Residue-level contacts at the interface:
Residue K66 in the second protein is in contact with residue I1 in the first protein (closest heavy-atom distance 3.7 Å).
Residue V76 in the second protein interacts with residue T8 in the first protein (closest heavy-atom distance 3.6 Å).
Residue Y99 in the second protein interacts with residue A3 in the first protein (closest heavy-atom distance 3.0 Å).
Residue Y59 in the second protein is in contact with residue I1 in the first protein (closest heavy-atom distance 3.4 Å).
Residue T80 in the second protein contacts residue L9 in the first protein (closest heavy-atom distance 3.8 Å).
Residue H70 in the second protein is in contact with residue F5 in the first protein (closest heavy-atom distance 4.9 Å).
Residue Q155 in the second protein is in contact with residue F5 in the first protein (closest heavy-atom distance 4.2 Å).
Residue R97 in the second protein interacts with residue H7 in the first protein (closest heavy-atom distance 4.3 Å).
Residue T73 in the second protein contacts residue L6 in the first protein (closest heavy-atom distance 2.9 Å).
Residue T73 in the second protein interacts with residue T8 in the first protein (closest heavy-atom distance 4.0 Å).
Residue Y159 in the second protein contacts residue A3 in the first protein (closest heavy-atom distance 3.4 Å).
Residue Y116 in the second protein contacts residue L9 in the first protein (closest heavy-atom distance 3.6 Å).
Residue M5 in the second protein contacts residue I1 in the first protein (closest heavy-atom distance 3.9 Å).
Residue D77 in the second protein interacts with residue T8 in the first protein (closest heavy-atom distance 3.6 Å).
Residue L81 in the second protein contacts residue L9 in the first protein (closest heavy-atom distance 3.6 Å).
Residue Y7 in the second protein contacts residue L2 in the first protein (closest heavy-atom distance 3.2 Å).
Residue K66 in the second protein is in contact with residue A3 in the first protein (closest heavy-atom distance 3.3 Å).
Residue R97 in the second protein is in contact with residue L6 in the first protein (closest heavy-atom distance 3.6 Å).
Residue W147 in the second protein interacts with residue L9 in the first protein (closest heavy-atom distance 3.7 Å).
Residue F9 in the second protein is in contact with residue L2 in the first protein (closest heavy-atom distance 3.9 Å).
Residue W147 in the second protein contacts residue T8 in the first protein (closest heavy-atom distance 3.0 Å).
Residue A150 in the second protein contacts residue H7 in the first protein (closest heavy-atom distance 4.8 Å).
Residue T163 in the second protein contacts residue I1 in the first protein (closest heavy-atom distance 3.4 Å).
Residue Y99 in the second protein is in contact with residue L2 in the first protein (closest heavy-atom distance 3.7 Å).
Residue H70 in the second protein interacts with residue L2 in the first protein (closest heavy-atom distance 3.9 Å).
Residue Y123 in the second protein contacts residue L9 in the first protein (closest heavy-atom distance 4.0 Å).
Residue T143 in the second protein contacts residue L9 in the first protein (closest heavy-atom distance 3.1 Å).
Residue K66 in the second protein is in contact with residue K4 in the first protein (closest heavy-atom distance 4.0 Å).
Residue W147 in the second protein contacts residue H7 in the first protein (closest heavy-atom distance 3.7 Å).
Residue H70 in the second protein is in contact with residue A3 in the first protein (closest heavy-atom distance 3.3 Å).
Residue Y171 in the second protein contacts residue I1 in the first protein (closest heavy-atom distance 2.8 Å).
Residue D77 in the second protein interacts with residue L9 in the first protein (closest heavy-atom distance 2.9 Å).
Residue W167 in the second protein contacts residue I1 in the first protein (closest heavy-atom distance 3.4 Å).
Residue Y159 in the second protein is in contact with residue K4 in the first protein (closest heavy-atom distance 4.9 Å).
Residue Y84 in the second protein interacts with residue L9 in the first protein (closest heavy-atom distance 3.7 Å).
Residue Q155 in the second protein interacts with residue H7 in the first protein (closest heavy-atom distance 2.8 Å).
Residue Y159 in the second protein interacts with residue I1 in the first protein (closest heavy-atom distance 2.6 Å).
Residue K66 in the second protein interacts with residue L2 in the first protein (closest heavy-atom distance 3.1 Å).
Residue H74 in the second protein is in contact with residue L6 in the first protein (closest heavy-atom distance 3.8 Å).
Residue K146 in the second protein is in contact with residue T8 in the first protein (closest heavy-atom distance 3.2 Å).
Residue Y7 in the second protein interacts with residue I1 in the first protein (closest heavy-atom distance 3.1 Å).
Residue D77 in the second protein interacts with residue H7 in the first protein (closest heavy-atom distance 4.8 Å).
Residue H114 in the second protein is in contact with residue L6 in the first protein (closest heavy-atom distance 4.7 Å).
Residue E63 in the second protein contacts residue L2 in the first protein (closest heavy-atom distance 2.9 Å).
Residue T73 in the second protein is in contact with residue H7 in the first protein (closest heavy-atom distance 3.5 Å).
Residue E63 in the second protein is in contact with residue I1 in the first protein (closest heavy-atom distance 3.4 Å).
Residue V152 in the second protein contacts residue H7 in the first protein (closest heavy-atom distance 3.9 Å).
Residue Y159 in the second protein is in contact with residue L2 in the first protein (closest heavy-atom distance 3.6 Å).
Residue H70 in the second protein contacts residue L6 in the first protein (closest heavy-atom distance 3.6 Å).
Residue V67 in the second protein is in contact with residue L2 in the first protein (closest heavy-atom distance 3.6 Å).
Residue K146 in the second protein interacts with residue L9 in the first protein (closest heavy-atom distance 2.8 Å).
Residue Y99 in the second protein contacts residue L6 in the first protein (closest heavy-atom distance 4.0 Å).
Residue M45 in the second protein contacts residue L2 in the first protein (closest heavy-atom distance 3.4 Å).

Sequence of the first protein:
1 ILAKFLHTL

Sequence of the second protein:
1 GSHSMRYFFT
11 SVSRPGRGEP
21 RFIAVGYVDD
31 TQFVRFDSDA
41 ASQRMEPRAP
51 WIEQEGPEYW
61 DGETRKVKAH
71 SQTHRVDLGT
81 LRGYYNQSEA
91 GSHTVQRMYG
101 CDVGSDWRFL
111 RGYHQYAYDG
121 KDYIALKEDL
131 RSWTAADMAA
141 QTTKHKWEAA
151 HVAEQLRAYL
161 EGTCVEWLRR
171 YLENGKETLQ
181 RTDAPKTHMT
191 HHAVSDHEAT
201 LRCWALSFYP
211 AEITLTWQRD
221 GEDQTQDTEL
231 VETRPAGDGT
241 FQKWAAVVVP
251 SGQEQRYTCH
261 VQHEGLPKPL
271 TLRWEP

The following describes two proteins that form a bound complex.